Interface contacts:
Residue D342 in protein 1 contacts residue K337 in protein 2 (closest heavy-atom distance 2.9 Å).
Residue G224 in protein 1 is in contact with residue R198 in protein 2 (closest heavy-atom distance 3.0 Å).
Residue T32 in protein 1 contacts residue N56 in protein 2 (closest heavy-atom distance 2.9 Å).
Residue M30 in protein 1 contacts residue Q53 in protein 2 (closest heavy-atom distance 3.4 Å).
Residue I474 in protein 1 is in contact with residue I480 in protein 2 (closest heavy-atom distance 3.3 Å).
Residue S143 in protein 1 interacts with residue N134 in protein 2 (closest heavy-atom distance 3.2 Å).
Residue I474 in protein 1 is in contact with residue T481 in protein 2 (closest heavy-atom distance 2.8 Å).
Residue N502 in protein 1 interacts with residue N509 in protein 2 (closest heavy-atom distance 3.2 Å).
Residue L411 in protein 1 is in contact with residue Q415 in protein 2 (closest heavy-atom distance 3.3 Å).
Residue K475 in protein 1 contacts residue T481 in protein 2 (closest heavy-atom distance 3.3 Å).
Residue T519 in protein 1 interacts with residue T517 in protein 2 (closest heavy-atom distance 3.0 Å).
Residue A144 in protein 1 interacts with residue Q111 in protein 2 (closest heavy-atom distance 3.3 Å).
Residue N76 in protein 1 contacts residue T72 in protein 2 (closest heavy-atom distance 3.0 Å).
Residue T519 in protein 1 interacts with residue I515 in protein 2 (closest heavy-atom distance 2.9 Å).
Residue I474 in protein 1 interacts with residue P479 in protein 2 (closest heavy-atom distance 2.8 Å).
Residue G473 in protein 1 interacts with residue P479 in protein 2 (closest heavy-atom distance 3.4 Å).
Residue K396 in protein 1 contacts residue E383 in protein 2 (closest heavy-atom distance 3.3 Å).
Residue N441 in protein 1 contacts residue F434 in protein 2 (closest heavy-atom distance 3.4 Å).
Residue T481 in protein 1 contacts residue S494 in protein 2 (closest heavy-atom distance 2.8 Å).
Residue A140 in protein 1 contacts residue R136 in protein 2 (closest heavy-atom distance 2.8 Å).
Residue S143 in protein 1 interacts with residue G110 in protein 2 (closest heavy-atom distance 3.0 Å).
Residue R205 in protein 1 contacts residue N107 in protein 2 (closest heavy-atom distance 2.8 Å).
Residue D201 in protein 1 interacts with residue R198 in protein 2 (closest heavy-atom distance 2.9 Å).
Residue T517 in protein 1 is in contact with residue T517 in protein 2 (closest heavy-atom distance 2.9 Å).
Residue T481 in protein 1 is in contact with residue N493 in protein 2 (closest heavy-atom distance 3.3 Å).
Residue I480 in protein 1 interacts with residue L495 in protein 2 (closest heavy-atom distance 2.8 Å).
Residue D389 in protein 1 interacts with residue L359 in protein 2 (closest heavy-atom distance 3.3 Å).
Residue G286 in protein 1 is in contact with residue R252 in protein 2 (closest heavy-atom distance 2.9 Å).
Residue F482 in protein 1 is in contact with residue N493 in protein 2 (closest heavy-atom distance 2.9 Å).
Residue G340 in protein 1 interacts with residue Y315 in protein 2 (closest heavy-atom distance 3.2 Å).
Residue T121 in protein 1 is in contact with residue G110 in protein 2 (closest heavy-atom distance 3.4 Å).
Residue L471 in protein 1 interacts with residue N452 in protein 2 (closest heavy-atom distance 3.4 Å).
Residue T481 in protein 1 interacts with residue N492 in protein 2 (closest heavy-atom distance 3.4 Å).
Residue N318 in protein 1 interacts with residue Q283 in protein 2 (closest heavy-atom distance 2.9 Å).
Residue G340 in protein 1 interacts with residue K337 in protein 2 (closest heavy-atom distance 3.3 Å).
Residue D342 in protein 1 is in contact with residue R335 in protein 2 (closest heavy-atom distance 2.7 Å).
Residue K477 in protein 1 interacts with residue T483 in protein 2 (closest heavy-atom distance 3.3 Å).
Residue D440 in protein 1 contacts residue N431 in protein 2 (closest heavy-atom distance 3.1 Å).
Residue G286 in protein 1 interacts with residue L254 in protein 2 (closest heavy-atom distance 3.3 Å).
Residue S143 in protein 1 is in contact with residue N107 in protein 2 (closest heavy-atom distance 2.7 Å).
Residue T119 in protein 1 is in contact with residue G112 in protein 2 (closest heavy-atom distance 2.8 Å).
Residue Y320 in protein 1 interacts with residue N281 in protein 2 (closest heavy-atom distance 3.0 Å).
Residue K288 in protein 1 interacts with residue D219 in protein 2 (closest heavy-atom distance 2.8 Å).
Residue P476 in protein 1 is in contact with residue T481 in protein 2 (closest heavy-atom distance 3.2 Å).
Residue D440 in protein 1 interacts with residue Q415 in protein 2 (closest heavy-atom distance 3.0 Å).
Residue A257 in protein 1 is in contact with residue N221 in protein 2 (closest heavy-atom distance 3.4 Å).
Residue L518 in protein 1 is in contact with residue I515 in protein 2 (closest heavy-atom distance 3.2 Å).
Residue D342 in protein 1 contacts residue Y315 in protein 2 (closest heavy-atom distance 3.4 Å).
Residue I438 in protein 1 is in contact with residue L413 in protein 2 (closest heavy-atom distance 3.4 Å).
Residue A144 in protein 1 contacts residue G110 in protein 2 (closest heavy-atom distance 3.1 Å).
Residue Q64 in protein 1 is in contact with residue D62 in protein 2 (closest heavy-atom distance 2.8 Å).
Residue C341 in protein 1 interacts with residue K337 in protein 2 (closest heavy-atom distance 3.3 Å).
Residue D389 in protein 1 interacts with residue E383 in protein 2 (closest heavy-atom distance 2.6 Å).
Residue D440 in protein 1 interacts with residue A432 in protein 2 (closest heavy-atom distance 3.0 Å).
Residue I480 in protein 1 interacts with residue S494 in protein 2 (closest heavy-atom distance 3.2 Å).
Residue D440 in protein 1 interacts with residue R401 in protein 2 (closest heavy-atom distance 2.6 Å).
Residue P476 in protein 1 is in contact with residue T483 in protein 2 (closest heavy-atom distance 3.4 Å).
Residue N8 in protein 1 interacts with residue L51 in protein 2 (closest heavy-atom distance 2.9 Å).
Residue D57 in protein 1 interacts with residue D57 in protein 2 (closest heavy-atom distance 3.3 Å).
Residue H259 in protein 1 contacts residue D219 in protein 2 (closest heavy-atom distance 3.2 Å).

Sequence of protein 1:
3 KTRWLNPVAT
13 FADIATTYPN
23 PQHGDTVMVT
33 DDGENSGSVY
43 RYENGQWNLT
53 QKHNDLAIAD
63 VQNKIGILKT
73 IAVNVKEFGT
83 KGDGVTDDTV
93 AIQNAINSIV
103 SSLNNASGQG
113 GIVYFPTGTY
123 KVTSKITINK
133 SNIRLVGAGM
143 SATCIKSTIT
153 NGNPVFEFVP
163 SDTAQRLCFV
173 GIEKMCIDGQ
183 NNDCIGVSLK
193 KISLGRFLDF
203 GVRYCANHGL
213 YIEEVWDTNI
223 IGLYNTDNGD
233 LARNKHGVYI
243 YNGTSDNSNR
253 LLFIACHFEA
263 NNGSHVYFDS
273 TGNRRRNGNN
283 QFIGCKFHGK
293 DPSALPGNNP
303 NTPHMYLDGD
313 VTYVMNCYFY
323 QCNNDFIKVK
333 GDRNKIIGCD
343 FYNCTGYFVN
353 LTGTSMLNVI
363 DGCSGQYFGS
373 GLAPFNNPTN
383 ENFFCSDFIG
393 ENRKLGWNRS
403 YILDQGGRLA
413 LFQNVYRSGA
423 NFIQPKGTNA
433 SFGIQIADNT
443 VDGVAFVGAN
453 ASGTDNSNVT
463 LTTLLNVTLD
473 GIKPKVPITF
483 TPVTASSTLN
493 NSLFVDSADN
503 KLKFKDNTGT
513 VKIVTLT

These two protein chains interact to form a complex.

Sequence of protein 2:
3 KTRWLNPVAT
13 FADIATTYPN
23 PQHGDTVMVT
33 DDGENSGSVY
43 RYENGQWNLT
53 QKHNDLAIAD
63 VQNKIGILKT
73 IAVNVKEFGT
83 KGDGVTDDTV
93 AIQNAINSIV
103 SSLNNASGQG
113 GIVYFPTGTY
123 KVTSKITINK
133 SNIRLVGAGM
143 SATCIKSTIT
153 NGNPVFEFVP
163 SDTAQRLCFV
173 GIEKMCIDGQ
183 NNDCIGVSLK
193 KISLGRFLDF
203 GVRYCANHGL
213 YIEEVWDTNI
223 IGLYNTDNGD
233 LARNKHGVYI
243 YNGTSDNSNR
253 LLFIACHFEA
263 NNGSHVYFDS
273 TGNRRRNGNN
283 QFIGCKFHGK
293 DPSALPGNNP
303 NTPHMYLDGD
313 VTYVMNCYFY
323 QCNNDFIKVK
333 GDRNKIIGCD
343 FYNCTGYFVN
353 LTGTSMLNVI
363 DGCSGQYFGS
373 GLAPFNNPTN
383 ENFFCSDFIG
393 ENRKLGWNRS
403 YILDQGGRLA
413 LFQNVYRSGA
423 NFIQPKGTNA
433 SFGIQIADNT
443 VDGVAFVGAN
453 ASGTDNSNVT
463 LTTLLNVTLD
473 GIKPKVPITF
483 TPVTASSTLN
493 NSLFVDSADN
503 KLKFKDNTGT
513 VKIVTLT